Residue-level contacts at the interface:
Residue L29 in chain B is in contact with residue L136 in chain A (closest heavy-atom distance 3.8 Å).
Residue D135 in chain B is in contact with residue L29 in chain A (closest heavy-atom distance 4.1 Å).
Residue H30 in chain B contacts residue D135 in chain A (closest heavy-atom distance 4.9 Å).
Residue S89 in chain B interacts with residue L136 in chain A (closest heavy-atom distance 3.8 Å).
Residue L136 in chain B interacts with residue S89 in chain A (closest heavy-atom distance 3.8 Å).
Residue D135 in chain B interacts with residue H30 in chain A (closest heavy-atom distance 4.9 Å).
Residue D138 in chain B contacts residue S89 in chain A (closest heavy-atom distance 4.4 Å).
Residue G137 in chain B interacts with residue L29 in chain A (closest heavy-atom distance 4.8 Å).
Residue H30 in chain B interacts with residue L136 in chain A (closest heavy-atom distance 4.4 Å).
Residue L90 in chain B contacts residue L136 in chain A (closest heavy-atom distance 3.7 Å).
Residue L136 in chain B contacts residue L29 in chain A (closest heavy-atom distance 3.8 Å).
Residue L136 in chain B is in contact with residue H30 in chain A (closest heavy-atom distance 4.4 Å).
Residue L136 in chain B contacts residue L90 in chain A (closest heavy-atom distance 3.7 Å).
Residue S89 in chain B interacts with residue D138 in chain A (closest heavy-atom distance 4.4 Å).
Residue L29 in chain B contacts residue G137 in chain A (closest heavy-atom distance 4.8 Å).
Residue L29 in chain B interacts with residue D135 in chain A (closest heavy-atom distance 4.1 Å).

The following describes two proteins that form a bound complex.

Sequence of chain A:
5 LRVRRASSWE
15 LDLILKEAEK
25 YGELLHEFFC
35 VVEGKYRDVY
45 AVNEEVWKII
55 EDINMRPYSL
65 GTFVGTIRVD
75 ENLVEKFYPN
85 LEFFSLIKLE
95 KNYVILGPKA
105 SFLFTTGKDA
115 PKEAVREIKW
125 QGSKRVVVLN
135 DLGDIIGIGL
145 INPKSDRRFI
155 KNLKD

Sequence of chain B:
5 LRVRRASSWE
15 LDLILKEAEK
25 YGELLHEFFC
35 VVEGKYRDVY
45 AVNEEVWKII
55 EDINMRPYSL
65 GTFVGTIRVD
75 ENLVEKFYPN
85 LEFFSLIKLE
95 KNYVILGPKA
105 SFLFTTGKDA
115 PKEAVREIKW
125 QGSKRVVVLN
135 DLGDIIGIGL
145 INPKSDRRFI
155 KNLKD